Sequence of protein 1:
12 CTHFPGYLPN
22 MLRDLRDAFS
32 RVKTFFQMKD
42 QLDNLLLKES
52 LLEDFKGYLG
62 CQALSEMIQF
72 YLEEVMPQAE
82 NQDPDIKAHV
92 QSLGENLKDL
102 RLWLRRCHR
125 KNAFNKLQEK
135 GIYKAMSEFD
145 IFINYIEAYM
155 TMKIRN

Sequence of protein 2:
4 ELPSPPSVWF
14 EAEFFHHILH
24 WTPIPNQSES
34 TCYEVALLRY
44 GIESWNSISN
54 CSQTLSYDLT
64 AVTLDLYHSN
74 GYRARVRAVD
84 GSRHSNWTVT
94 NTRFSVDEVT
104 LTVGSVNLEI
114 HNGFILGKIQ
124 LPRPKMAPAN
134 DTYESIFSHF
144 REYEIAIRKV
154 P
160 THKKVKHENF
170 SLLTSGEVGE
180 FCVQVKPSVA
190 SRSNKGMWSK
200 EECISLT

The following describes two proteins that form a bound complex.

Contacts between the two chains:
Residue S190 in protein 2 interacts with residue E151 in protein 1 (closest heavy-atom distance 4.8 Å).